Sequence of the second protein:
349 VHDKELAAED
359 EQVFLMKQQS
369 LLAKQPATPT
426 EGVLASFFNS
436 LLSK

Residue-level contacts at the interface:
Residue L119 in the first protein is in contact with residue L429 in the second protein (closest heavy-atom distance 4.2 Å).

Sequence of the first protein:
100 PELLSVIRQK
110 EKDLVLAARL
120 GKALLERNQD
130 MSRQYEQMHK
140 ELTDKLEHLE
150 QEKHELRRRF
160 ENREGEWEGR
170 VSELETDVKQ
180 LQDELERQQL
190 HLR

The following describes two proteins that form a bound complex.